This data describes a binding interaction between two proteins.

Sequence of the first protein:
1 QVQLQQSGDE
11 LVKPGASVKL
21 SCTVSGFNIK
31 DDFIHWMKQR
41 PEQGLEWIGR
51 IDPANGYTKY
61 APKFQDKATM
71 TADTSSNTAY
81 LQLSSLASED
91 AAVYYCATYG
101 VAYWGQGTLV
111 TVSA

Sequence of the second protein:
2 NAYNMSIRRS

Contacts between the two chains:
Residue F33 in the first protein interacts with residue I8 in the second protein (closest heavy-atom distance 3.9 Å).
Residue F27 in the first protein interacts with residue Y4 in the second protein (closest heavy-atom distance 4.4 Å).
Residue D31 in the first protein contacts residue Y4 in the second protein (closest heavy-atom distance 2.5 Å).
Residue Y99 in the first protein contacts residue Y4 in the second protein (closest heavy-atom distance 3.5 Å).
Residue A102 in the first protein interacts with residue A3 in the second protein (closest heavy-atom distance 3.8 Å).
Residue G100 in the first protein interacts with residue R10 in the second protein (closest heavy-atom distance 3.4 Å).
Residue Y99 in the first protein is in contact with residue N2 in the second protein (closest heavy-atom distance 2.9 Å).
Residue G100 in the first protein interacts with residue I8 in the second protein (closest heavy-atom distance 4.1 Å).
Residue V101 in the first protein contacts residue S7 in the second protein (closest heavy-atom distance 3.0 Å).
Residue D32 in the first protein contacts residue R10 in the second protein (closest heavy-atom distance 3.0 Å).
Residue A102 in the first protein interacts with residue S7 in the second protein (closest heavy-atom distance 4.2 Å).
Residue Y99 in the first protein interacts with residue A3 in the second protein (closest heavy-atom distance 4.2 Å).
Residue D32 in the first protein is in contact with residue I8 in the second protein (closest heavy-atom distance 5.0 Å).
Residue H35 in the first protein contacts residue I8 in the second protein (closest heavy-atom distance 4.1 Å).
Residue G100 in the first protein interacts with residue S7 in the second protein (closest heavy-atom distance 3.3 Å).
Residue F33 in the first protein is in contact with residue R10 in the second protein (closest heavy-atom distance 3.9 Å).
Residue V101 in the first protein is in contact with residue I8 in the second protein (closest heavy-atom distance 3.9 Å).
Residue Y99 in the first protein contacts residue R10 in the second protein (closest heavy-atom distance 4.6 Å).
Residue Y99 in the first protein is in contact with residue S7 in the second protein (closest heavy-atom distance 3.9 Å).
Residue G100 in the first protein is in contact with residue Y4 in the second protein (closest heavy-atom distance 3.9 Å).
Residue D32 in the first protein interacts with residue Y4 in the second protein (closest heavy-atom distance 3.5 Å).
Residue G100 in the first protein is in contact with residue A3 in the second protein (closest heavy-atom distance 4.3 Å).